Sequence of protein 2:
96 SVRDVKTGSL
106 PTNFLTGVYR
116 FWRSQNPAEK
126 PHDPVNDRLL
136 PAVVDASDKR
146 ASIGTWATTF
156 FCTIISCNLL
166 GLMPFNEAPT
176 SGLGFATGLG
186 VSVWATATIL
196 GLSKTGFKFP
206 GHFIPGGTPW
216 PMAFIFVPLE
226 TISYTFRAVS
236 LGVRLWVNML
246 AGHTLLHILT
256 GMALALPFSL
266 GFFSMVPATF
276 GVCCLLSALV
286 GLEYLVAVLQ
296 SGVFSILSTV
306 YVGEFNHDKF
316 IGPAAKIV

Interface contacts:
Residue Y306 in protein 2 contacts residue A108 in protein 1 (closest heavy-atom distance 3.7 Å).
Residue V234 in protein 2 interacts with residue L119 in protein 1 (closest heavy-atom distance 4.8 Å).
Residue F231 in protein 2 contacts residue F116 in protein 1 (closest heavy-atom distance 3.5 Å).
Residue S235 in protein 2 is in contact with residue L115 in protein 1 (closest heavy-atom distance 4.3 Å).
Residue V298 in protein 2 interacts with residue L104 in protein 1 (closest heavy-atom distance 4.0 Å).
Residue W241 in protein 2 contacts residue F122 in protein 1 (closest heavy-atom distance 4.3 Å).
Residue R239 in protein 2 interacts with residue A108 in protein 1 (closest heavy-atom distance 4.2 Å).
Residue V238 in protein 2 interacts with residue L115 in protein 1 (closest heavy-atom distance 3.7 Å).
Residue L302 in protein 2 is in contact with residue A108 in protein 1 (closest heavy-atom distance 3.6 Å).
Residue R239 in protein 2 contacts residue F107 in protein 1 (closest heavy-atom distance 4.3 Å).
Residue V305 in protein 2 is in contact with residue L105 in protein 1 (closest heavy-atom distance 4.6 Å).
Residue S235 in protein 2 interacts with residue S112 in protein 1 (closest heavy-atom distance 4.8 Å).
Residue S235 in protein 2 contacts residue E111 in protein 1 (closest heavy-atom distance 4.7 Å).
Residue R239 in protein 2 interacts with residue L115 in protein 1 (closest heavy-atom distance 4.0 Å).
Residue I301 in protein 2 contacts residue L104 in protein 1 (closest heavy-atom distance 4.0 Å).
Residue F231 in protein 2 interacts with residue S112 in protein 1 (closest heavy-atom distance 4.9 Å).
Residue R239 in protein 2 interacts with residue E111 in protein 1 (closest heavy-atom distance 2.7 Å).
Residue V234 in protein 2 is in contact with residue L115 in protein 1 (closest heavy-atom distance 4.7 Å).
Residue F231 in protein 2 contacts residue L119 in protein 1 (closest heavy-atom distance 5.0 Å).
Residue Y306 in protein 2 is in contact with residue L109 in protein 1 (closest heavy-atom distance 4.5 Å).
Residue L302 in protein 2 is in contact with residue L104 in protein 1 (closest heavy-atom distance 4.1 Å).
Residue V298 in protein 2 is in contact with residue F107 in protein 1 (closest heavy-atom distance 4.1 Å).

The following describes two proteins that form a bound complex.

Sequence of protein 1:
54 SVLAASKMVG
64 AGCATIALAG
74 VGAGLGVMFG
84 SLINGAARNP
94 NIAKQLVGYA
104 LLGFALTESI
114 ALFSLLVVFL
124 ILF